This data describes a binding interaction between two proteins.

Sequence of protein 2:
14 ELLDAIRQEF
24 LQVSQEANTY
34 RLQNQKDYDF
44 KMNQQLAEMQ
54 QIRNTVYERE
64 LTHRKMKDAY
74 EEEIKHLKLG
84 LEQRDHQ

Contacts between the two chains:
Residue K70 in protein 2 contacts residue Y73 in protein 1 (closest heavy-atom distance 3.4 Å).
Residue N37 in protein 2 contacts residue Y41 in protein 1 (closest heavy-atom distance 3.7 Å).
Residue V59 in protein 2 is in contact with residue V59 in protein 1 (closest heavy-atom distance 3.7 Å).
Residue E74 in protein 2 interacts with residue Y73 in protein 1 (closest heavy-atom distance 2.8 Å).
Residue K44 in protein 2 contacts residue Y41 in protein 1 (closest heavy-atom distance 2.9 Å).
Residue Y73 in protein 2 contacts residue I77 in protein 1 (closest heavy-atom distance 3.7 Å).
Residue V26 in protein 2 interacts with residue A30 in protein 1 (closest heavy-atom distance 3.6 Å).
Residue I19 in protein 2 contacts residue I19 in protein 1 (closest heavy-atom distance 3.6 Å).
Residue F23 in protein 2 interacts with residue A18 in protein 1 (closest heavy-atom distance 3.6 Å).
Residue V26 in protein 2 is in contact with residue F23 in protein 1 (closest heavy-atom distance 3.8 Å).
Residue Q48 in protein 2 is in contact with residue Q48 in protein 1 (closest heavy-atom distance 3.8 Å).
Residue Y41 in protein 2 contacts residue M45 in protein 1 (closest heavy-atom distance 3.8 Å).
Residue L80 in protein 2 contacts residue L84 in protein 1 (closest heavy-atom distance 3.5 Å).
Residue I77 in protein 2 interacts with residue E76 in protein 1 (closest heavy-atom distance 3.8 Å).
Residue L84 in protein 2 is in contact with residue L84 in protein 1 (closest heavy-atom distance 3.6 Å).
Residue F23 in protein 2 interacts with residue F23 in protein 1 (closest heavy-atom distance 3.7 Å).
Residue E76 in protein 2 contacts residue I77 in protein 1 (closest heavy-atom distance 3.4 Å).
Residue R87 in protein 2 contacts residue Q86 in protein 1 (closest heavy-atom distance 3.4 Å).
Residue L84 in protein 2 is in contact with residue L80 in protein 1 (closest heavy-atom distance 3.7 Å).
Residue L84 in protein 2 interacts with residue G83 in protein 1 (closest heavy-atom distance 3.5 Å).
Residue R62 in protein 2 interacts with residue E63 in protein 1 (closest heavy-atom distance 3.7 Å).
Residue M69 in protein 2 contacts residue K70 in protein 1 (closest heavy-atom distance 3.3 Å).
Residue Y41 in protein 2 is in contact with residue Q48 in protein 1 (closest heavy-atom distance 3.5 Å).
Residue N37 in protein 2 interacts with residue N37 in protein 1 (closest heavy-atom distance 3.1 Å).
Residue K44 in protein 2 contacts residue M45 in protein 1 (closest heavy-atom distance 3.5 Å).
Residue R62 in protein 2 contacts residue V59 in protein 1 (closest heavy-atom distance 3.4 Å).
Residue Y73 in protein 2 is in contact with residue K70 in protein 1 (closest heavy-atom distance 3.3 Å).
Residue R87 in protein 2 is in contact with residue L84 in protein 1 (closest heavy-atom distance 2.9 Å).
Residue E63 in protein 2 is in contact with residue R62 in protein 1 (closest heavy-atom distance 3.0 Å).
Residue G83 in protein 2 interacts with residue L84 in protein 1 (closest heavy-atom distance 3.6 Å).
Residue F23 in protein 2 interacts with residue E22 in protein 1 (closest heavy-atom distance 3.6 Å).
Residue V26 in protein 2 is in contact with residue V26 in protein 1 (closest heavy-atom distance 3.5 Å).
Residue M52 in protein 2 is in contact with residue I55 in protein 1 (closest heavy-atom distance 3.5 Å).
Residue Q48 in protein 2 interacts with residue M52 in protein 1 (closest heavy-atom distance 3.5 Å).
Residue E22 in protein 2 is in contact with residue F23 in protein 1 (closest heavy-atom distance 3.6 Å).
Residue K81 in protein 2 is in contact with residue L80 in protein 1 (closest heavy-atom distance 3.9 Å).
Residue M52 in protein 2 interacts with residue M52 in protein 1 (closest heavy-atom distance 3.8 Å).
Residue A30 in protein 2 interacts with residue Y33 in protein 1 (closest heavy-atom distance 3.5 Å).
Residue N37 in protein 2 interacts with residue Q38 in protein 1 (closest heavy-atom distance 3.9 Å).
Residue I55 in protein 2 interacts with residue R56 in protein 1 (closest heavy-atom distance 3.5 Å).
Residue I77 in protein 2 contacts residue Y73 in protein 1 (closest heavy-atom distance 3.6 Å).
Residue Y41 in protein 2 contacts residue Y41 in protein 1 (closest heavy-atom distance 3.6 Å).
Residue Y33 in protein 2 interacts with residue R34 in protein 1 (closest heavy-atom distance 3.3 Å).
Residue Q48 in protein 2 contacts residue L49 in protein 1 (closest heavy-atom distance 3.9 Å).
Residue I55 in protein 2 contacts residue M52 in protein 1 (closest heavy-atom distance 3.9 Å).
Residue I77 in protein 2 interacts with residue I77 in protein 1 (closest heavy-atom distance 3.7 Å).
Residue L80 in protein 2 contacts residue L80 in protein 1 (closest heavy-atom distance 3.8 Å).
Residue Y33 in protein 2 is in contact with residue Q38 in protein 1 (closest heavy-atom distance 3.6 Å).
Residue Y41 in protein 2 contacts residue K44 in protein 1 (closest heavy-atom distance 3.6 Å).
Residue Y73 in protein 2 is in contact with residue E74 in protein 1 (closest heavy-atom distance 2.8 Å).
Residue I77 in protein 2 interacts with residue L80 in protein 1 (closest heavy-atom distance 3.9 Å).
Residue Y73 in protein 2 contacts residue Y73 in protein 1 (closest heavy-atom distance 3.6 Å).
Residue H66 in protein 2 contacts residue H66 in protein 1 (closest heavy-atom distance 3.4 Å).
Residue R34 in protein 2 interacts with residue N37 in protein 1 (closest heavy-atom distance 3.9 Å).
Residue R34 in protein 2 interacts with residue Y33 in protein 1 (closest heavy-atom distance 3.1 Å).
Residue L80 in protein 2 interacts with residue I77 in protein 1 (closest heavy-atom distance 3.8 Å).
Residue E22 in protein 2 is in contact with residue I19 in protein 1 (closest heavy-atom distance 3.6 Å).
Residue E51 in protein 2 is in contact with residue M52 in protein 1 (closest heavy-atom distance 3.3 Å).
Residue D40 in protein 2 interacts with residue Y41 in protein 1 (closest heavy-atom distance 2.5 Å).
Residue V26 in protein 2 interacts with residue S27 in protein 1 (closest heavy-atom distance 3.8 Å).

Sequence of protein 1:
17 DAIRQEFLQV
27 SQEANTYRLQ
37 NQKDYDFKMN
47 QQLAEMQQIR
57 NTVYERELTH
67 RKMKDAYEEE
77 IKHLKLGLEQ